Sequence of chain B:
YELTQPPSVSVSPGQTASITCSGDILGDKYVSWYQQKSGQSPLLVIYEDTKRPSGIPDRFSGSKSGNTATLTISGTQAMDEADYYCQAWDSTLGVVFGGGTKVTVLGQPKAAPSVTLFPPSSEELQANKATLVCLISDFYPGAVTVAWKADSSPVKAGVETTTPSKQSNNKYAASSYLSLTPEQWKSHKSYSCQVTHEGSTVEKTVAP

This data describes a binding interaction between two proteins.

Sequence of chain A:
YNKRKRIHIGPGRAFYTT

Residue-level contacts at the interface:
Residue Y31 in chain B is in contact with residue G10 in chain A (closest heavy-atom distance 3.6 Å).
Residue W90 in chain B interacts with residue Y16 in chain A (closest heavy-atom distance 3.7 Å).
Residue K30 in chain B interacts with residue G10 in chain A (closest heavy-atom distance 4.2 Å).
Residue T93 in chain B contacts residue T17 in chain A (closest heavy-atom distance 4.5 Å).
Residue S92 in chain B interacts with residue F15 in chain A (closest heavy-atom distance 4.2 Å).
Residue T93 in chain B is in contact with residue Y16 in chain A (closest heavy-atom distance 3.7 Å).
Residue G95 in chain B contacts residue Y16 in chain A (closest heavy-atom distance 3.5 Å).
Residue Y31 in chain B is in contact with residue P11 in chain A (closest heavy-atom distance 3.6 Å).
Residue S92 in chain B is in contact with residue T17 in chain A (closest heavy-atom distance 3.0 Å).
Residue D29 in chain B interacts with residue A14 in chain A (closest heavy-atom distance 4.7 Å).
Residue D29 in chain B interacts with residue P11 in chain A (closest heavy-atom distance 3.8 Å).
Residue K30 in chain B interacts with residue I9 in chain A (closest heavy-atom distance 3.5 Å).
Residue D29 in chain B contacts residue I9 in chain A (closest heavy-atom distance 4.6 Å).
Residue L94 in chain B interacts with residue Y16 in chain A (closest heavy-atom distance 4.3 Å).
Residue W90 in chain B contacts residue I9 in chain A (closest heavy-atom distance 3.4 Å).
Residue D91 in chain B contacts residue I9 in chain A (closest heavy-atom distance 4.4 Å).
Residue W90 in chain B interacts with residue I7 in chain A (closest heavy-atom distance 4.0 Å).
Residue D91 in chain B is in contact with residue Y16 in chain A (closest heavy-atom distance 3.6 Å).
Residue Y31 in chain B is in contact with residue H8 in chain A (closest heavy-atom distance 3.8 Å).
Residue S92 in chain B is in contact with residue Y16 in chain A (closest heavy-atom distance 3.4 Å).
Residue K30 in chain B interacts with residue A14 in chain A (closest heavy-atom distance 4.7 Å).
Residue Y31 in chain B is in contact with residue I9 in chain A (closest heavy-atom distance 3.0 Å).
Residue S92 in chain B interacts with residue I9 in chain A (closest heavy-atom distance 3.9 Å).
Residue D29 in chain B is in contact with residue G10 in chain A (closest heavy-atom distance 3.5 Å).